Sequence of chain A:
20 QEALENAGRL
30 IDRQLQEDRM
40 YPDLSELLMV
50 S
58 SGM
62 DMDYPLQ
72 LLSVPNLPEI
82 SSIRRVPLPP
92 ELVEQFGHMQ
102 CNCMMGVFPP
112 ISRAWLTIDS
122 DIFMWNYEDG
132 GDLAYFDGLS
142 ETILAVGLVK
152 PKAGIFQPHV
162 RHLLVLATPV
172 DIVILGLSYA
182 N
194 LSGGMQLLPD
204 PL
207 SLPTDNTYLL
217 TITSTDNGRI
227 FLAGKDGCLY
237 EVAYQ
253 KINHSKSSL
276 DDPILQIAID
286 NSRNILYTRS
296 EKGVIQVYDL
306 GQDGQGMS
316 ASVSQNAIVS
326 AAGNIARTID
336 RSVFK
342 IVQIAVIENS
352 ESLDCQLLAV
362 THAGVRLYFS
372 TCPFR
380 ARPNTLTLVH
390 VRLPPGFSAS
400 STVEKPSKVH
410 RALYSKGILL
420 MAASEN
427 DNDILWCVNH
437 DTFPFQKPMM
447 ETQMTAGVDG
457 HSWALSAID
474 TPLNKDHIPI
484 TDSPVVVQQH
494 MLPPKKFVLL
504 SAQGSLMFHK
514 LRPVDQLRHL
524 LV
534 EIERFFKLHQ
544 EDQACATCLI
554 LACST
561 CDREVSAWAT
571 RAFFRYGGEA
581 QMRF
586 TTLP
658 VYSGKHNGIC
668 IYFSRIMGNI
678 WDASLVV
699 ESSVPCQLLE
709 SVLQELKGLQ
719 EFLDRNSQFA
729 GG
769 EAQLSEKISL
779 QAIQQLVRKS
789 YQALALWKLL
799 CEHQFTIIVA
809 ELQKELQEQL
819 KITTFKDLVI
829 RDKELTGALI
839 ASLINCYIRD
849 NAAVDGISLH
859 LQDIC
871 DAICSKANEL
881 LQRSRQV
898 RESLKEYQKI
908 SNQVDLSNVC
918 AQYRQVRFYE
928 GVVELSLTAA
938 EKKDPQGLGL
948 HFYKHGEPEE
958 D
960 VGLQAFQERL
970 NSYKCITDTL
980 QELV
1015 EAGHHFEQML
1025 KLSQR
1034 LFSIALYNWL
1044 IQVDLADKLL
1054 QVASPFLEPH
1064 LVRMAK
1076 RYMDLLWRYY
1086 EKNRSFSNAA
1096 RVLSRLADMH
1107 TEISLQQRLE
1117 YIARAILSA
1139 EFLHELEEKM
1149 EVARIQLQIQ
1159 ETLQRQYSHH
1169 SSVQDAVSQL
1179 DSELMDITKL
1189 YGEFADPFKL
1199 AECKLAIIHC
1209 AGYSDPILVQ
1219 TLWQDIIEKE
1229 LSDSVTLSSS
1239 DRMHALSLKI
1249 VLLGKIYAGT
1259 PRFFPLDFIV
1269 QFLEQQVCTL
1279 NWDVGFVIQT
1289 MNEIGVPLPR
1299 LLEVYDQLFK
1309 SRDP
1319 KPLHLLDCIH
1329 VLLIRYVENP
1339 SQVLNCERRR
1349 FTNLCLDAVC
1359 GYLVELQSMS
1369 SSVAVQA

Sequence of chain B:
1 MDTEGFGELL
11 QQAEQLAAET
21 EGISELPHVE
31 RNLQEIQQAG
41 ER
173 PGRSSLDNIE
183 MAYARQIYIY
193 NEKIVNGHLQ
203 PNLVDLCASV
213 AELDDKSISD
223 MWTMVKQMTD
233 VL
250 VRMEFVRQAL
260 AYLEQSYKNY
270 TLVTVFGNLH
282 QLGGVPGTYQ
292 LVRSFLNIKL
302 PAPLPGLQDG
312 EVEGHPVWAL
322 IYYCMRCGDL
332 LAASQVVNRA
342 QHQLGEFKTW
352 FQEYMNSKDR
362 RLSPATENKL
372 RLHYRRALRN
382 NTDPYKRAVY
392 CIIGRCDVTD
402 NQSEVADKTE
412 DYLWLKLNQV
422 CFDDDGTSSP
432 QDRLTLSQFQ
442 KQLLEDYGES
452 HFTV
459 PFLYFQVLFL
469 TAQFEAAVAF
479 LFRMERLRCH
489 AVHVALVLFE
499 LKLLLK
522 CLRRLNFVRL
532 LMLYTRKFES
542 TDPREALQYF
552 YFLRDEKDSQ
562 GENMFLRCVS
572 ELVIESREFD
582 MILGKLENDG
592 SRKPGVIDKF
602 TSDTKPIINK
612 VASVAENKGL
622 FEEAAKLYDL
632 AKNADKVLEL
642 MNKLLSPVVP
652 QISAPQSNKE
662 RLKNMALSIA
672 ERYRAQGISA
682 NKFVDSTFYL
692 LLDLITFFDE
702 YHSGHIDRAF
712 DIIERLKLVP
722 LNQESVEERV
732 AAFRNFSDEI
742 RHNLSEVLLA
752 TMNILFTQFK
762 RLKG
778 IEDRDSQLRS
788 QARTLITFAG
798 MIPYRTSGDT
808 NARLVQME

The following describes two proteins that form a bound complex.

Contacts between the two chains:
Residue V852 in chain A interacts with residue L305 in chain B (closest heavy-atom distance 2.3 Å).
Residue A851 in chain A is in contact with residue L305 in chain B (closest heavy-atom distance 2.9 Å).
Residue D848 in chain A contacts residue G307 in chain B (closest heavy-atom distance 1.5 Å).
Residue V852 in chain A interacts with residue A303 in chain B (closest heavy-atom distance 4.7 Å).
Residue C844 in chain A interacts with residue A303 in chain B (closest heavy-atom distance 4.9 Å).
Residue Y845 in chain A contacts residue P304 in chain B (closest heavy-atom distance 4.9 Å).
Residue R847 in chain A contacts residue P306 in chain B (closest heavy-atom distance 0.9 Å).
Residue Y845 in chain A contacts residue I299 in chain B (closest heavy-atom distance 3.2 Å).
Residue R847 in chain A is in contact with residue G307 in chain B (closest heavy-atom distance 4.5 Å).
Residue I842 in chain A interacts with residue P304 in chain B (closest heavy-atom distance 2.6 Å).
Residue N849 in chain A is in contact with residue L308 in chain B (closest heavy-atom distance 2.7 Å).
Residue N849 in chain A interacts with residue A303 in chain B (closest heavy-atom distance 3.5 Å).
Residue C844 in chain A contacts residue P304 in chain B (closest heavy-atom distance 3.6 Å).
Residue D848 in chain A interacts with residue P306 in chain B (closest heavy-atom distance 0.4 Å).
Residue D848 in chain A interacts with residue A303 in chain B (closest heavy-atom distance 3.0 Å).
Residue D853 in chain A contacts residue L305 in chain B (closest heavy-atom distance 4.8 Å).
Residue N849 in chain A is in contact with residue L305 in chain B (closest heavy-atom distance 3.2 Å).
Residue V852 in chain A interacts with residue P306 in chain B (closest heavy-atom distance 4.4 Å).
Residue A850 in chain A is in contact with residue G307 in chain B (closest heavy-atom distance 3.4 Å).
Residue D853 in chain A is in contact with residue P304 in chain B (closest heavy-atom distance 4.3 Å).
Residue I846 in chain A is in contact with residue L305 in chain B (closest heavy-atom distance 3.9 Å).
Residue A851 in chain A contacts residue G307 in chain B (closest heavy-atom distance 4.7 Å).
Residue L841 in chain A is in contact with residue L305 in chain B (closest heavy-atom distance 4.0 Å).
Residue Y845 in chain A interacts with residue P306 in chain B (closest heavy-atom distance 4.3 Å).
Residue D848 in chain A interacts with residue P304 in chain B (closest heavy-atom distance 4.7 Å).
Residue A850 in chain A is in contact with residue L305 in chain B (closest heavy-atom distance 4.2 Å).
Residue R847 in chain A interacts with residue P304 in chain B (closest heavy-atom distance 3.1 Å).
Residue Y845 in chain A interacts with residue A303 in chain B (closest heavy-atom distance 3.5 Å).
Residue Y845 in chain A is in contact with residue L305 in chain B (closest heavy-atom distance 4.5 Å).
Residue N849 in chain A contacts residue P304 in chain B (closest heavy-atom distance 4.0 Å).
Residue A851 in chain A contacts residue P306 in chain B (closest heavy-atom distance 3.2 Å).
Residue R847 in chain A is in contact with residue L305 in chain B (closest heavy-atom distance 0.9 Å).
Residue L841 in chain A is in contact with residue P304 in chain B (closest heavy-atom distance 3.8 Å).
Residue V852 in chain A contacts residue P304 in chain B (closest heavy-atom distance 2.1 Å).
Residue I846 in chain A contacts residue P306 in chain B (closest heavy-atom distance 3.1 Å).
Residue I846 in chain A interacts with residue A303 in chain B (closest heavy-atom distance 4.8 Å).
Residue A850 in chain A is in contact with residue L308 in chain B (closest heavy-atom distance 4.2 Å).
Residue I842 in chain A is in contact with residue L305 in chain B (closest heavy-atom distance 4.2 Å).
Residue D848 in chain A is in contact with residue L305 in chain B (closest heavy-atom distance 1.7 Å).
Residue N843 in chain A interacts with residue P304 in chain B (closest heavy-atom distance 4.6 Å).
Residue D848 in chain A is in contact with residue P302 in chain B (closest heavy-atom distance 4.8 Å).
Residue Y845 in chain A interacts with residue N298 in chain B (closest heavy-atom distance 3.4 Å).
Residue N849 in chain A interacts with residue G307 in chain B (closest heavy-atom distance 0.9 Å).
Residue D848 in chain A interacts with residue L308 in chain B (closest heavy-atom distance 4.5 Å).
Residue N849 in chain A contacts residue P306 in chain B (closest heavy-atom distance 2.5 Å).
Residue N849 in chain A contacts residue P302 in chain B (closest heavy-atom distance 3.8 Å).
Residue R847 in chain A is in contact with residue A303 in chain B (closest heavy-atom distance 2.5 Å).
Residue A850 in chain A interacts with residue P306 in chain B (closest heavy-atom distance 4.2 Å).